Interface contacts:
Residue D174 in chain A interacts with residue G57 in chain B (closest heavy-atom distance 4.6 Å).
Residue D174 in chain A contacts residue E60 in chain B (closest heavy-atom distance 3.6 Å).
Residue Y166 in chain A is in contact with residue F55 in chain B (closest heavy-atom distance 4.1 Å).
Residue D174 in chain A interacts with residue R61 in chain B (closest heavy-atom distance 3.5 Å).
Residue L169 in chain A is in contact with residue G57 in chain B (closest heavy-atom distance 4.6 Å).
Residue L169 in chain A interacts with residue P56 in chain B (closest heavy-atom distance 3.8 Å).
Residue G172 in chain A interacts with residue E60 in chain B (closest heavy-atom distance 4.8 Å).
Residue L169 in chain A interacts with residue R61 in chain B (closest heavy-atom distance 4.6 Å).
Residue L169 in chain A is in contact with residue F55 in chain B (closest heavy-atom distance 3.8 Å).
Residue K170 in chain A contacts residue P56 in chain B (closest heavy-atom distance 4.4 Å).

Sequence of chain A:
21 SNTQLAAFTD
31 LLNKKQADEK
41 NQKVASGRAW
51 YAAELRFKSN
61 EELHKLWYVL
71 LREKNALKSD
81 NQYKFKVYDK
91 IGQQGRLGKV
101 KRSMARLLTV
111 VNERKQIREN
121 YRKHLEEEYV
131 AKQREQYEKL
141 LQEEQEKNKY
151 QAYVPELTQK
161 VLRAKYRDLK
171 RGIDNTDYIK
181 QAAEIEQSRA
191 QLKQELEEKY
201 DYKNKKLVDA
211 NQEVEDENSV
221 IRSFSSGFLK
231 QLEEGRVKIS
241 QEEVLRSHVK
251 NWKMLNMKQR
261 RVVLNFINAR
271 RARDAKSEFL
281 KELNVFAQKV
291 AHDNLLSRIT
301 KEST

This data describes a binding interaction between two proteins.

Sequence of chain B:
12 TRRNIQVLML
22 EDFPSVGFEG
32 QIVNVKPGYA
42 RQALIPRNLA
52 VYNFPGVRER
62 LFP